This data describes a binding interaction between two proteins.

Residue-level contacts at the interface:
Residue G199 in the second protein is in contact with residue W3 in the first protein (closest heavy-atom distance 3.2 Å).
Residue Q248 in the second protein is in contact with residue A5 in the first protein (closest heavy-atom distance 3.5 Å).
Residue Y200 in the second protein is in contact with residue W3 in the first protein (closest heavy-atom distance 4.4 Å).
Residue T196 in the second protein interacts with residue W3 in the first protein (closest heavy-atom distance 3.6 Å).
Residue S201 in the second protein is in contact with residue W3 in the first protein (closest heavy-atom distance 3.5 Å).
Residue Y200 in the second protein interacts with residue A5 in the first protein (closest heavy-atom distance 3.6 Å).
Residue S201 in the second protein interacts with residue A5 in the first protein (closest heavy-atom distance 4.5 Å).
Residue I250 in the second protein is in contact with residue A5 in the first protein (closest heavy-atom distance 4.5 Å).
Residue F202 in the second protein is in contact with residue A5 in the first protein (closest heavy-atom distance 4.7 Å).
Residue L244 in the second protein contacts residue A5 in the first protein (closest heavy-atom distance 4.1 Å).
Residue G199 in the second protein is in contact with residue A5 in the first protein (closest heavy-atom distance 3.8 Å).

Sequence of the first protein:
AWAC

Sequence of the second protein:
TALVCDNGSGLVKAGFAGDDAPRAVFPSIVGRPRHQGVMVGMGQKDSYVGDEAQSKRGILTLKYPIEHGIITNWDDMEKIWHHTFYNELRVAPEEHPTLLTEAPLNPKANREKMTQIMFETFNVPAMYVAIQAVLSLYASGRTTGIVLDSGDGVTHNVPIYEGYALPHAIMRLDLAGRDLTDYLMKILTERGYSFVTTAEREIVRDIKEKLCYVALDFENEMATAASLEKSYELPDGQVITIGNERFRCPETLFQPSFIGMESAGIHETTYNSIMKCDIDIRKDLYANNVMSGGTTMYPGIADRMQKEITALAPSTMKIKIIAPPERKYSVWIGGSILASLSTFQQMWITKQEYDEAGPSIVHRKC